Contacts between the two chains:
Residue Q193 in the first protein interacts with residue E134 in the second protein (closest heavy-atom distance 3.2 Å).
Residue S234 in the first protein contacts residue T172 in the second protein (closest heavy-atom distance 3.5 Å).
Residue H131 in the first protein is in contact with residue S107 in the second protein (closest heavy-atom distance 3.0 Å).
Residue I390 in the first protein interacts with residue Q150 in the second protein (closest heavy-atom distance 3.0 Å).
Residue Q329 in the first protein is in contact with residue Q137 in the second protein (closest heavy-atom distance 3.6 Å).
Residue I394 in the first protein interacts with residue R157 in the second protein (closest heavy-atom distance 3.4 Å).
Residue H395 in the first protein contacts residue F178 in the second protein (closest heavy-atom distance 3.7 Å).
Residue E336 in the first protein is in contact with residue S160 in the second protein (closest heavy-atom distance 3.7 Å).
Residue Q329 in the first protein is in contact with residue E134 in the second protein (closest heavy-atom distance 3.7 Å).
Residue C417 in the first protein interacts with residue L218 in the second protein (closest heavy-atom distance 3.1 Å).
Residue K337 in the first protein is in contact with residue E173 in the second protein (closest heavy-atom distance 2.7 Å).
Residue E336 in the first protein interacts with residue N174 in the second protein (closest heavy-atom distance 3.5 Å).
Residue N409 in the first protein contacts residue H216 in the second protein (closest heavy-atom distance 3.5 Å).
Residue C326 in the first protein contacts residue Q137 in the second protein (closest heavy-atom distance 3.6 Å).
Residue E336 in the first protein is in contact with residue R157 in the second protein (closest heavy-atom distance 2.3 Å).
Residue C417 in the first protein is in contact with residue T217 in the second protein (closest heavy-atom distance 3.4 Å).
Residue T389 in the first protein interacts with residue Q150 in the second protein (closest heavy-atom distance 2.7 Å).
Residue R323 in the first protein contacts residue K141 in the second protein (closest heavy-atom distance 3.6 Å).
Residue V405 in the first protein is in contact with residue A213 in the second protein (closest heavy-atom distance 3.4 Å).
Residue I394 in the first protein contacts residue R181 in the second protein (closest heavy-atom distance 3.1 Å).
Residue P192 in the first protein interacts with residue E134 in the second protein (closest heavy-atom distance 3.4 Å).
Residue I394 in the first protein is in contact with residue F178 in the second protein (closest heavy-atom distance 3.6 Å).
Residue T389 in the first protein is in contact with residue C154 in the second protein (closest heavy-atom distance 3.7 Å).
Residue L331 in the first protein interacts with residue Q137 in the second protein (closest heavy-atom distance 3.2 Å).
Residue N402 in the first protein is in contact with residue A180 in the second protein (closest heavy-atom distance 3.3 Å).
Residue P419 in the first protein is in contact with residue Y229 in the second protein (closest heavy-atom distance 3.4 Å).
Residue N402 in the first protein is in contact with residue F178 in the second protein (closest heavy-atom distance 3.2 Å).
Residue G393 in the first protein is in contact with residue R181 in the second protein (closest heavy-atom distance 3.0 Å).
Residue F447 in the first protein is in contact with residue T172 in the second protein (closest heavy-atom distance 3.3 Å).
Residue N399 in the first protein is in contact with residue Q184 in the second protein (closest heavy-atom distance 2.9 Å).
Residue N399 in the first protein is in contact with residue A180 in the second protein (closest heavy-atom distance 3.4 Å).
Residue N402 in the first protein contacts residue Y179 in the second protein (closest heavy-atom distance 3.1 Å).
Residue I394 in the first protein is in contact with residue L176 in the second protein (closest heavy-atom distance 3.5 Å).
Residue M340 in the first protein is in contact with residue F178 in the second protein (closest heavy-atom distance 3.6 Å).
Residue S234 in the first protein interacts with residue E173 in the second protein (closest heavy-atom distance 3.4 Å).
Residue Q420 in the first protein contacts residue P226 in the second protein (closest heavy-atom distance 3.2 Å).
Residue K337 in the first protein is in contact with residue N174 in the second protein (closest heavy-atom distance 3.1 Å).
Residue I443 in the first protein interacts with residue N174 in the second protein (closest heavy-atom distance 3.4 Å).
Residue N416 in the first protein contacts residue T217 in the second protein (closest heavy-atom distance 3.2 Å).
Residue I332 in the first protein is in contact with residue R157 in the second protein (closest heavy-atom distance 3.5 Å).
Residue I277 in the first protein is in contact with residue N174 in the second protein (closest heavy-atom distance 3.1 Å).
Residue V236 in the first protein is in contact with residue E173 in the second protein (closest heavy-atom distance 3.3 Å).
Residue E381 in the first protein contacts residue R181 in the second protein (closest heavy-atom distance 2.5 Å).
Residue I332 in the first protein interacts with residue Q137 in the second protein (closest heavy-atom distance 3.0 Å).
Residue I390 in the first protein contacts residue L153 in the second protein (closest heavy-atom distance 3.6 Å).
Residue E322 in the first protein interacts with residue F144 in the second protein (closest heavy-atom distance 3.4 Å).
Residue F418 in the first protein contacts residue N219 in the second protein (closest heavy-atom distance 3.4 Å).
Residue H237 in the first protein interacts with residue E173 in the second protein (closest heavy-atom distance 3.4 Å).
Residue T406 in the first protein contacts residue L176 in the second protein (closest heavy-atom distance 2.7 Å).
Residue P192 in the first protein interacts with residue R138 in the second protein (closest heavy-atom distance 3.3 Å).
Residue E401 in the first protein interacts with residue Y229 in the second protein (closest heavy-atom distance 2.1 Å).
Residue N409 in the first protein is in contact with residue A213 in the second protein (closest heavy-atom distance 3.0 Å).
Residue Q193 in the first protein contacts residue Q131 in the second protein (closest heavy-atom distance 3.5 Å).
Residue F447 in the first protein interacts with residue E173 in the second protein (closest heavy-atom distance 3.5 Å).
Residue T406 in the first protein interacts with residue C175 in the second protein (closest heavy-atom distance 3.4 Å).
Residue E190 in the first protein contacts residue R138 in the second protein (closest heavy-atom distance 2.7 Å).
Residue Q420 in the first protein interacts with residue I225 in the second protein (closest heavy-atom distance 3.7 Å).
Residue I332 in the first protein contacts residue D133 in the second protein (closest heavy-atom distance 3.4 Å).
Residue N402 in the first protein is in contact with residue N177 in the second protein (closest heavy-atom distance 3.0 Å).
Residue E322 in the first protein contacts residue Q145 in the second protein (closest heavy-atom distance 2.9 Å).

The following describes two proteins that form a bound complex.

Sequence of the first protein:
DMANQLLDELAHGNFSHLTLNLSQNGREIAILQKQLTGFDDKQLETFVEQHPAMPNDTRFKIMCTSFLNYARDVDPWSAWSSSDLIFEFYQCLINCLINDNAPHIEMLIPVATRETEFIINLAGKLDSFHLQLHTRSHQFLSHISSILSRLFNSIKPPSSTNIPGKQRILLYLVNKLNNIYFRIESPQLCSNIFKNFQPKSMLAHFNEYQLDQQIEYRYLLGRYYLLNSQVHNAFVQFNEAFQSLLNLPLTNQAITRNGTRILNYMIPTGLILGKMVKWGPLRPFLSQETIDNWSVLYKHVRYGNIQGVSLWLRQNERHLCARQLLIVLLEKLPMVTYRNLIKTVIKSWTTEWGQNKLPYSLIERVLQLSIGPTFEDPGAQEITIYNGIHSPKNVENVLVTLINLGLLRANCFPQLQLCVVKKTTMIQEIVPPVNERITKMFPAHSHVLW

Sequence of the second protein:
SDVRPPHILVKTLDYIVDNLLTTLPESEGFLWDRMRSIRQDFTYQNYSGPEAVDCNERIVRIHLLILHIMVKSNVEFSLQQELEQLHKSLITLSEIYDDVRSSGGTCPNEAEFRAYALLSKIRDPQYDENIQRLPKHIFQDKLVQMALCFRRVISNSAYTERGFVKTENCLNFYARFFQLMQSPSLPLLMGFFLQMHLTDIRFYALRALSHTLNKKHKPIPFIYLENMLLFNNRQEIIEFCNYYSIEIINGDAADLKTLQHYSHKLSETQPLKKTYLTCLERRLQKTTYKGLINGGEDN